Sequence of the first protein:
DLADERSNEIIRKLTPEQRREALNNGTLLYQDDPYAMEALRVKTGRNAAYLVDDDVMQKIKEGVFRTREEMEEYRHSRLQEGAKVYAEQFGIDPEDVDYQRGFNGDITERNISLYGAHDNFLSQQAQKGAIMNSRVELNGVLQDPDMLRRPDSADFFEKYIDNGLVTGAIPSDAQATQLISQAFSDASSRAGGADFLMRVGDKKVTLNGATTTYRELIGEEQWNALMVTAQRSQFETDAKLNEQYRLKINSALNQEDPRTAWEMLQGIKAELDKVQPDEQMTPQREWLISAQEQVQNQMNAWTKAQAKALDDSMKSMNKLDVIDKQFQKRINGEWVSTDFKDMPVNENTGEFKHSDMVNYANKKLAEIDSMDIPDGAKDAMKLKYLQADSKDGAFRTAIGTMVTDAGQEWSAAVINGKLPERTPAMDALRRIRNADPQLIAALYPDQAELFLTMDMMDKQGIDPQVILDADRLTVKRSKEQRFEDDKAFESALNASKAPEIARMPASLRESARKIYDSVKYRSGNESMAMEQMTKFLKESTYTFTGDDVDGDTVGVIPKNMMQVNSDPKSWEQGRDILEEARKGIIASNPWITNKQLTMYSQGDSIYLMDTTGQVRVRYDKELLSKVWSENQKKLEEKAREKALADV

Sequence of the second protein:
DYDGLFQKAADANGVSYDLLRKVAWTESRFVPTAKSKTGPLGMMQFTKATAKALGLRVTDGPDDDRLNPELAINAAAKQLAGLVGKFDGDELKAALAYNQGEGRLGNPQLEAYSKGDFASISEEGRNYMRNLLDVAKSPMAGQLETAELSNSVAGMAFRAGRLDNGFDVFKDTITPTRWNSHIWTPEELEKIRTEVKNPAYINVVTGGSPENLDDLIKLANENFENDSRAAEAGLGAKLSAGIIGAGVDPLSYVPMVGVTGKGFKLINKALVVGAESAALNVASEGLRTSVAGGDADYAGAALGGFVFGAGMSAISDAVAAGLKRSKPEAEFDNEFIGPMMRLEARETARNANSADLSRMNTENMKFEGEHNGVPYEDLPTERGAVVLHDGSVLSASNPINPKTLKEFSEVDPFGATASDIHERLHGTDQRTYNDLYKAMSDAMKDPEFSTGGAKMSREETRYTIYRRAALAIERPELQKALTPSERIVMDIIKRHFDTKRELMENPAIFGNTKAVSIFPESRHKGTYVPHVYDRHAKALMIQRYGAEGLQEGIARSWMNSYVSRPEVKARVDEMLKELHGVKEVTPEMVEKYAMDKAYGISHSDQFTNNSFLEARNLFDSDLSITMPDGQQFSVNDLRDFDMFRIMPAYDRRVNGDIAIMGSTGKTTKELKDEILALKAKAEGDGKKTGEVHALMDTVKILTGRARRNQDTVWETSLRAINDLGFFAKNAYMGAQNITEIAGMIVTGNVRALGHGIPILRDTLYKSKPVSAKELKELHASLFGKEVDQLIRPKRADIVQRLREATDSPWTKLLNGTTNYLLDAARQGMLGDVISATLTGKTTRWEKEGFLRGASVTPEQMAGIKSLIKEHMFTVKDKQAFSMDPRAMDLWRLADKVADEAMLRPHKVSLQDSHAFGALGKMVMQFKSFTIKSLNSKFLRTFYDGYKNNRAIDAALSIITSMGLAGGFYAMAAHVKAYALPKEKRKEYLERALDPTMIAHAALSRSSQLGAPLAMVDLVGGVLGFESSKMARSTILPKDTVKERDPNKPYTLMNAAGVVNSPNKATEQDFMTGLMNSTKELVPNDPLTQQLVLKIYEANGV

Interface contacts:
Residue A246 in the second protein interacts with residue Y683 in the first protein (closest heavy-atom distance 2.9 Å).
Residue K1119 in the second protein contacts residue R567 in the first protein (closest heavy-atom distance 3.4 Å).
Residue D253 in the second protein is in contact with residue R682 in the first protein (closest heavy-atom distance 2.8 Å).
Residue A249 in the second protein contacts residue Y683 in the first protein (closest heavy-atom distance 3.7 Å).
Residue A243 in the second protein is in contact with residue E644 in the first protein (closest heavy-atom distance 3.4 Å).
Residue N240 in the second protein contacts residue N695 in the first protein (closest heavy-atom distance 3.2 Å).
Residue L252 in the second protein contacts residue V681 in the first protein (closest heavy-atom distance 3.9 Å).
Residue G250 in the second protein is in contact with residue R682 in the first protein (closest heavy-atom distance 2.6 Å).
Residue L143 in the second protein contacts residue R682 in the first protein (closest heavy-atom distance 3.8 Å).
Residue Q153 in the second protein is in contact with residue W399 in the first protein (closest heavy-atom distance 2.8 Å).
Residue R1122 in the second protein interacts with residue R567 in the first protein (closest heavy-atom distance 3.0 Å).
Residue G250 in the second protein is in contact with residue Y683 in the first protein (closest heavy-atom distance 3.1 Å).
Residue T156 in the second protein contacts residue L687 in the first protein (closest heavy-atom distance 3.6 Å).
Residue L252 in the second protein contacts residue R680 in the first protein (closest heavy-atom distance 3.7 Å).
Residue T1123 in the second protein interacts with residue R567 in the first protein (closest heavy-atom distance 3.4 Å).
Residue F256 in the second protein is in contact with residue M673 in the first protein (closest heavy-atom distance 3.7 Å).
Residue G1127 in the second protein interacts with residue N558 in the first protein (closest heavy-atom distance 3.9 Å).
Residue N312 in the second protein interacts with residue K551 in the first protein (closest heavy-atom distance 3.0 Å).
Residue K1114 in the second protein interacts with residue T675 in the first protein (closest heavy-atom distance 3.7 Å).
Residue E155 in the second protein is in contact with residue L687 in the first protein (closest heavy-atom distance 2.7 Å).
Residue Q153 in the second protein interacts with residue E686 in the first protein (closest heavy-atom distance 2.3 Å).
Residue D127 in the second protein is in contact with residue W399 in the first protein (closest heavy-atom distance 3.5 Å).
Residue T156 in the second protein contacts residue E686 in the first protein (closest heavy-atom distance 3.2 Å).
Residue D253 in the second protein is in contact with residue R680 in the first protein (closest heavy-atom distance 3.1 Å).
Residue M245 in the second protein contacts residue W692 in the first protein (closest heavy-atom distance 3.3 Å).
Residue A246 in the second protein contacts residue I641 in the first protein (closest heavy-atom distance 3.8 Å).
Residue F256 in the second protein is in contact with residue G677 in the first protein (closest heavy-atom distance 3.5 Å).
Residue R248 in the second protein contacts residue L687 in the first protein (closest heavy-atom distance 3.2 Å).
Residue D261 in the second protein is in contact with residue Y664 in the first protein (closest heavy-atom distance 3.8 Å).
Residue A246 in the second protein contacts residue A645 in the first protein (closest heavy-atom distance 3.6 Å).
Residue V242 in the second protein contacts residue E644 in the first protein (closest heavy-atom distance 3.5 Å).
Residue L308 in the second protein interacts with residue K551 in the first protein (closest heavy-atom distance 3.9 Å).
Residue M245 in the second protein is in contact with residue N695 in the first protein (closest heavy-atom distance 3.2 Å).
Residue R414 in the second protein interacts with residue V613 in the first protein (closest heavy-atom distance 3.1 Å).
Residue A249 in the second protein contacts residue R682 in the first protein (closest heavy-atom distance 3.8 Å).
Residue N1117 in the second protein is in contact with residue T675 in the first protein (closest heavy-atom distance 3.4 Å).
Residue M245 in the second protein contacts residue I641 in the first protein (closest heavy-atom distance 3.4 Å).
Residue R248 in the second protein contacts residue V691 in the first protein (closest heavy-atom distance 3.6 Å).
Residue F128 in the second protein contacts residue W399 in the first protein (closest heavy-atom distance 3.7 Å).
Residue A249 in the second protein interacts with residue L687 in the first protein (closest heavy-atom distance 3.7 Å).
Residue G152 in the second protein contacts residue D684 in the first protein (closest heavy-atom distance 3.8 Å).
Residue A1308 in the second protein interacts with residue Q660 in the first protein (closest heavy-atom distance 3.9 Å).
Residue D253 in the second protein is in contact with residue Y671 in the first protein (closest heavy-atom distance 2.8 Å).
Residue F256 in the second protein is in contact with residue R680 in the first protein (closest heavy-atom distance 3.7 Å).
Residue N240 in the second protein is in contact with residue L699 in the first protein (closest heavy-atom distance 3.5 Å).
Residue G152 in the second protein contacts residue E686 in the first protein (closest heavy-atom distance 3.7 Å).
Residue K147 in the second protein is in contact with residue R680 in the first protein (closest heavy-atom distance 3.8 Å).
Residue M245 in the second protein interacts with residue V691 in the first protein (closest heavy-atom distance 3.8 Å).
Residue K1114 in the second protein interacts with residue T676 in the first protein (closest heavy-atom distance 3.9 Å).
Residue G255 in the second protein contacts residue R680 in the first protein (closest heavy-atom distance 2.9 Å).
Residue K1119 in the second protein is in contact with residue T617 in the first protein (closest heavy-atom distance 2.3 Å).
Residue K147 in the second protein interacts with residue Y671 in the first protein (closest heavy-atom distance 3.7 Å).
Residue Y1128 in the second protein contacts residue N558 in the first protein (closest heavy-atom distance 3.3 Å).
Residue F128 in the second protein contacts residue S401 in the first protein (closest heavy-atom distance 3.6 Å).
Residue T156 in the second protein contacts residue W399 in the first protein (closest heavy-atom distance 3.4 Å).
Residue K125 in the second protein contacts residue D403 in the first protein (closest heavy-atom distance 3.7 Å).
Residue S1091 in the second protein interacts with residue Q678 in the first protein (closest heavy-atom distance 3.7 Å).
Residue R248 in the second protein interacts with residue N695 in the first protein (closest heavy-atom distance 3.2 Å).
Residue N240 in the second protein interacts with residue K698 in the first protein (closest heavy-atom distance 3.5 Å).
Residue D261 in the second protein contacts residue R680 in the first protein (closest heavy-atom distance 2.8 Å).

The following describes two proteins that form a bound complex.